Sequence of chain B:
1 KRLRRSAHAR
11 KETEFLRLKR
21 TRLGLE

Contacts between the two chains:
Residue E49 in chain A is in contact with residue E14 in chain B (closest heavy-atom distance 3.9 Å).
Residue E86 in chain A contacts residue E26 in chain B (closest heavy-atom distance 3.2 Å).
Residue F87 in chain A is in contact with residue L25 in chain B (closest heavy-atom distance 3.8 Å).
Residue I47 in chain A contacts residue F15 in chain B (closest heavy-atom distance 3.7 Å).
Residue V52 in chain A interacts with residue F15 in chain B (closest heavy-atom distance 3.7 Å).
Residue E51 in chain A interacts with residue K11 in chain B (closest heavy-atom distance 2.9 Å).
Residue V52 in chain A interacts with residue E12 in chain B (closest heavy-atom distance 3.8 Å).
Residue F87 in chain A contacts residue E26 in chain B (closest heavy-atom distance 4.9 Å).
Residue L44 in chain A contacts residue R22 in chain B (closest heavy-atom distance 4.2 Å).
Residue E86 in chain A interacts with residue L25 in chain B (closest heavy-atom distance 3.4 Å).
Residue K55 in chain A interacts with residue E12 in chain B (closest heavy-atom distance 3.2 Å).
Residue E49 in chain A contacts residue K11 in chain B (closest heavy-atom distance 3.5 Å).
Residue E45 in chain A contacts residue R17 in chain B (closest heavy-atom distance 2.8 Å).
Residue L44 in chain A contacts residue L16 in chain B (closest heavy-atom distance 4.4 Å).
Residue E45 in chain A contacts residue F15 in chain B (closest heavy-atom distance 3.7 Å).
Residue E89 in chain A contacts residue E26 in chain B (closest heavy-atom distance 3.5 Å).
Residue F87 in chain A is in contact with residue R22 in chain B (closest heavy-atom distance 3.2 Å).
Residue H90 in chain A is in contact with residue L25 in chain B (closest heavy-atom distance 4.0 Å).
Residue F43 in chain A is in contact with residue K19 in chain B (closest heavy-atom distance 4.6 Å).
Residue E86 in chain A contacts residue R22 in chain B (closest heavy-atom distance 3.9 Å).
Residue F43 in chain A contacts residue L18 in chain B (closest heavy-atom distance 3.1 Å).
Residue L44 in chain A contacts residue F15 in chain B (closest heavy-atom distance 4.0 Å).
Residue I80 in chain A interacts with residue K19 in chain B (closest heavy-atom distance 4.0 Å).
Residue I80 in chain A interacts with residue R22 in chain B (closest heavy-atom distance 4.0 Å).
Residue H42 in chain A interacts with residue L18 in chain B (closest heavy-atom distance 3.8 Å).
Residue E49 in chain A interacts with residue F15 in chain B (closest heavy-atom distance 3.9 Å).
Residue F43 in chain A is in contact with residue F15 in chain B (closest heavy-atom distance 4.9 Å).
Residue E45 in chain A contacts residue L18 in chain B (closest heavy-atom distance 3.7 Å).
Residue K55 in chain A is in contact with residue R10 in chain B (closest heavy-atom distance 4.3 Å).
Residue V52 in chain A contacts residue K11 in chain B (closest heavy-atom distance 3.6 Å).
Residue K48 in chain A is in contact with residue F15 in chain B (closest heavy-atom distance 4.9 Å).
Residue L44 in chain A interacts with residue L18 in chain B (closest heavy-atom distance 4.1 Å).
Residue A83 in chain A is in contact with residue R22 in chain B (closest heavy-atom distance 3.2 Å).
Residue F43 in chain A is in contact with residue R22 in chain B (closest heavy-atom distance 2.7 Å).
Residue H42 in chain A contacts residue R22 in chain B (closest heavy-atom distance 4.9 Å).
Residue M79 in chain A interacts with residue K19 in chain B (closest heavy-atom distance 3.4 Å).
Residue A83 in chain A is in contact with residue L23 in chain B (closest heavy-atom distance 3.7 Å).
Residue E45 in chain A contacts residue E14 in chain B (closest heavy-atom distance 3.0 Å).
Residue V56 in chain A interacts with residue E12 in chain B (closest heavy-atom distance 4.7 Å).
Residue A83 in chain A interacts with residue K19 in chain B (closest heavy-atom distance 4.0 Å).
Residue E86 in chain A contacts residue L23 in chain B (closest heavy-atom distance 3.2 Å).
Residue C84 in chain A contacts residue R22 in chain B (closest heavy-atom distance 4.0 Å).
Residue E46 in chain A contacts residue F15 in chain B (closest heavy-atom distance 3.2 Å).

Sequence of chain A:
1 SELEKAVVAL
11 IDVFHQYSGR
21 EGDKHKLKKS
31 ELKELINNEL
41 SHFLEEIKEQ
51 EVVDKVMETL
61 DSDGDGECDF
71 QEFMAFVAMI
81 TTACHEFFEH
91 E

This data describes a binding interaction between two proteins.